The following describes two proteins that form a bound complex.

Sequence of chain B:
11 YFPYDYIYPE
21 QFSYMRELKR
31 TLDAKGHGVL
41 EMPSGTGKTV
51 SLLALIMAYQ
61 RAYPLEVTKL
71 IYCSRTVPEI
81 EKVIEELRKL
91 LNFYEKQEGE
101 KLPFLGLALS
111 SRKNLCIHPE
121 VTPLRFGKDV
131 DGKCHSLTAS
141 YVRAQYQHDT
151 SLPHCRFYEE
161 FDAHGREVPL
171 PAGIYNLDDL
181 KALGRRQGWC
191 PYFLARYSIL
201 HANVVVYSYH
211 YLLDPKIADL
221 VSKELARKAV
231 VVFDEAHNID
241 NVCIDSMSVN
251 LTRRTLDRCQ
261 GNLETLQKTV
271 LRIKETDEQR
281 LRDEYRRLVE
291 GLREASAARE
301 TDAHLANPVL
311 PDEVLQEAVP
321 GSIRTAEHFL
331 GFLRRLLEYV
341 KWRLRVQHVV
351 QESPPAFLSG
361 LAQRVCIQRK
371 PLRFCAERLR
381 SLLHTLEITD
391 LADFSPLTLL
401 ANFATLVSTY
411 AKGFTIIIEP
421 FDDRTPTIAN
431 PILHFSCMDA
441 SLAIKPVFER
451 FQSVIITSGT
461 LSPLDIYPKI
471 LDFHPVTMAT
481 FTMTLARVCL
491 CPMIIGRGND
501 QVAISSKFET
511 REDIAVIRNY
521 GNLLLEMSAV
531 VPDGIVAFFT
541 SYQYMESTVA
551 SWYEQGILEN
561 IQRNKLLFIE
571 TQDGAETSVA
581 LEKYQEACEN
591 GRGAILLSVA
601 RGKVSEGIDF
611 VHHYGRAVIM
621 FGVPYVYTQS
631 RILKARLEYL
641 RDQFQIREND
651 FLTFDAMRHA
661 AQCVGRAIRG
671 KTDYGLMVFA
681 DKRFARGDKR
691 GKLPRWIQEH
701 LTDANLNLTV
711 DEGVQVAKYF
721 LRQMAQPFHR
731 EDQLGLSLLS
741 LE

Contacts between the two chains:
Residue H613 in chain B interacts with residue N334 in chain A (closest heavy-atom distance 2.9 Å).
Residue Q572 in chain B is in contact with residue S285 in chain A (closest heavy-atom distance 3.2 Å).
Residue R563 in chain B is in contact with residue L171 in chain A (closest heavy-atom distance 3.5 Å).
Residue Y14 in chain B is in contact with residue D336 in chain A (closest heavy-atom distance 3.6 Å).
Residue N250 in chain B interacts with residue D278 in chain A (closest heavy-atom distance 3.6 Å).
Residue Y14 in chain B is in contact with residue N338 in chain A (closest heavy-atom distance 3.1 Å).
Residue K128 in chain B contacts residue L277 in chain A (closest heavy-atom distance 2.6 Å).
Residue K216 in chain B is in contact with residue P276 in chain A (closest heavy-atom distance 3.2 Å).
Residue E546 in chain B contacts residue S299 in chain A (closest heavy-atom distance 3.2 Å).
Residue D214 in chain B is in contact with residue P276 in chain A (closest heavy-atom distance 3.4 Å).
Residue H729 in chain B interacts with residue D341 in chain A (closest heavy-atom distance 3.3 Å).
Residue A580 in chain B contacts residue F307 in chain A (closest heavy-atom distance 3.7 Å).
Residue K128 in chain B interacts with residue D274 in chain A (closest heavy-atom distance 2.9 Å).
Residue G607 in chain B contacts residue P265 in chain A (closest heavy-atom distance 3.3 Å).
Residue Q562 in chain B interacts with residue H310 in chain A (closest heavy-atom distance 3.5 Å).
Residue E559 in chain B is in contact with residue Y229 in chain A (closest heavy-atom distance 3.2 Å).
Residue K113 in chain B contacts residue A271 in chain A (closest heavy-atom distance 2.4 Å).
Residue N564 in chain B contacts residue L171 in chain A (closest heavy-atom distance 3.6 Å).
Residue Y16 in chain B contacts residue S339 in chain A (closest heavy-atom distance 3.2 Å).
Residue Y614 in chain B contacts residue K263 in chain A (closest heavy-atom distance 3.7 Å).
Residue R424 in chain B contacts residue P287 in chain A (closest heavy-atom distance 2.7 Å).
Residue P78 in chain B contacts residue P265 in chain A (closest heavy-atom distance 3.6 Å).
Residue D245 in chain B contacts residue D278 in chain A (closest heavy-atom distance 2.9 Å).
Residue K113 in chain B contacts residue D268 in chain A (closest heavy-atom distance 2.2 Å).
Residue E546 in chain B interacts with residue N300 in chain A (closest heavy-atom distance 3.1 Å).
Residue D15 in chain B interacts with residue N338 in chain A (closest heavy-atom distance 3.3 Å).
Residue E582 in chain B interacts with residue M257 in chain A (closest heavy-atom distance 3.5 Å).
Residue Q562 in chain B is in contact with residue R175 in chain A (closest heavy-atom distance 3.6 Å).
Residue N250 in chain B interacts with residue G280 in chain A (closest heavy-atom distance 3.5 Å).
Residue I608 in chain B is in contact with residue K263 in chain A (closest heavy-atom distance 2.5 Å).
Residue Y16 in chain B contacts residue G340 in chain A (closest heavy-atom distance 3.6 Å).
Residue H210 in chain B is in contact with residue L272 in chain A (closest heavy-atom distance 3.6 Å).
Residue Q562 in chain B is in contact with residue L171 in chain A (closest heavy-atom distance 3.4 Å).
Residue R563 in chain B interacts with residue P176 in chain A (closest heavy-atom distance 3.4 Å).
Residue H210 in chain B contacts residue K275 in chain A (closest heavy-atom distance 3.1 Å).
Residue R592 in chain B contacts residue A168 in chain A (closest heavy-atom distance 3.4 Å).
Residue K113 in chain B contacts residue L267 in chain A (closest heavy-atom distance 3.4 Å).
Residue L566 in chain B is in contact with residue H310 in chain A (closest heavy-atom distance 3.3 Å).
Residue E559 in chain B is in contact with residue R175 in chain A (closest heavy-atom distance 3.2 Å).
Residue D422 in chain B interacts with residue A289 in chain A (closest heavy-atom distance 3.3 Å).
Residue Q585 in chain B interacts with residue K263 in chain A (closest heavy-atom distance 3.1 Å).
Residue S248 in chain B is in contact with residue D278 in chain A (closest heavy-atom distance 2.9 Å).
Residue Q543 in chain B contacts residue P287 in chain A (closest heavy-atom distance 2.8 Å).
Residue S578 in chain B interacts with residue N264 in chain A (closest heavy-atom distance 2.9 Å).
Residue V77 in chain B contacts residue D268 in chain A (closest heavy-atom distance 2.1 Å).
Residue R424 in chain B interacts with residue S284 in chain A (closest heavy-atom distance 3.2 Å).
Residue Q572 in chain B interacts with residue N300 in chain A (closest heavy-atom distance 3.4 Å).
Residue Y553 in chain B interacts with residue R306 in chain A (closest heavy-atom distance 3.2 Å).
Residue E582 in chain B is in contact with residue K263 in chain A (closest heavy-atom distance 3.1 Å).
Residue R563 in chain B is in contact with residue A172 in chain A (closest heavy-atom distance 2.7 Å).
Residue Q572 in chain B interacts with residue V286 in chain A (closest heavy-atom distance 3.4 Å).
Residue Y542 in chain B interacts with residue S285 in chain A (closest heavy-atom distance 3.6 Å).
Residue E85 in chain B interacts with residue M335 in chain A (closest heavy-atom distance 2.6 Å).
Residue D15 in chain B contacts residue S339 in chain A (closest heavy-atom distance 2.7 Å).
Residue E586 in chain B interacts with residue Q328 in chain A (closest heavy-atom distance 3.0 Å).
Residue F568 in chain B contacts residue F307 in chain A (closest heavy-atom distance 3.4 Å).
Residue N590 in chain B is in contact with residue Q328 in chain A (closest heavy-atom distance 3.0 Å).
Residue R601 in chain B contacts residue Y281 in chain A (closest heavy-atom distance 2.9 Å).
Residue Y211 in chain B is in contact with residue K275 in chain A (closest heavy-atom distance 3.5 Å).
Residue E582 in chain B interacts with residue N264 in chain A (closest heavy-atom distance 3.4 Å).

Sequence of chain A:
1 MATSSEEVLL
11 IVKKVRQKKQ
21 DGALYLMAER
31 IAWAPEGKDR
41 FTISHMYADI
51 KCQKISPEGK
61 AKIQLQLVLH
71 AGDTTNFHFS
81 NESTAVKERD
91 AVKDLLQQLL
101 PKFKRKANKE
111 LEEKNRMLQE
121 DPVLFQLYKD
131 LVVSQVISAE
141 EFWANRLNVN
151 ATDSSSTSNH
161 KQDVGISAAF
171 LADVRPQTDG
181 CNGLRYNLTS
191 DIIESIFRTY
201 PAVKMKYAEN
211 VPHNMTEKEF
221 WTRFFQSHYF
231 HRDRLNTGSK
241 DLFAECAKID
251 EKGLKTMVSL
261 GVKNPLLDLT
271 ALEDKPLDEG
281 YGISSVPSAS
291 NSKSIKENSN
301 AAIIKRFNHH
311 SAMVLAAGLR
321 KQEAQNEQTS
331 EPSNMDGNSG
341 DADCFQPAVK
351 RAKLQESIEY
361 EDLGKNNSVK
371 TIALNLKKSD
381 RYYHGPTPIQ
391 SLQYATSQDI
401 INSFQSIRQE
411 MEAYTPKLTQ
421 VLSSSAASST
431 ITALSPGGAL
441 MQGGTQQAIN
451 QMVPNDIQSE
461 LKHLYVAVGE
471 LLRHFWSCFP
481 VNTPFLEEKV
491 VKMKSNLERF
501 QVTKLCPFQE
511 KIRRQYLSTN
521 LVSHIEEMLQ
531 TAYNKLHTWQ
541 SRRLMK